Sequence of protein 1:
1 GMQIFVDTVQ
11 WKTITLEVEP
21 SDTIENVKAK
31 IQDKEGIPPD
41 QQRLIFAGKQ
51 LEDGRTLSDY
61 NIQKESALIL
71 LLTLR

Contacts between the two chains:
Residue F48 in protein 2 is in contact with residue F46 in protein 1 (closest heavy-atom distance 4.8 Å).
Residue T51 in protein 2 contacts residue A47 in protein 1 (closest heavy-atom distance 3.0 Å).
Residue Y25 in protein 2 is in contact with residue L71 in protein 1 (closest heavy-atom distance 3.7 Å).
Residue N32 in protein 2 is in contact with residue L72 in protein 1 (closest heavy-atom distance 3.3 Å).
Residue T24 in protein 2 contacts residue Q50 in protein 1 (closest heavy-atom distance 4.5 Å).
Residue Y25 in protein 2 contacts residue G48 in protein 1 (closest heavy-atom distance 3.1 Å).
Residue F48 in protein 2 interacts with residue I45 in protein 1 (closest heavy-atom distance 4.1 Å).
Residue M47 in protein 2 is in contact with residue A47 in protein 1 (closest heavy-atom distance 4.5 Å).
Residue L21 in protein 2 interacts with residue K49 in protein 1 (closest heavy-atom distance 5.0 Å).
Residue R40 in protein 2 interacts with residue W11 in protein 1 (closest heavy-atom distance 3.9 Å).
Residue T24 in protein 2 is in contact with residue L74 in protein 1 (closest heavy-atom distance 4.4 Å).
Residue T24 in protein 2 contacts residue I45 in protein 1 (closest heavy-atom distance 3.9 Å).
Residue L21 in protein 2 interacts with residue Q50 in protein 1 (closest heavy-atom distance 4.6 Å).
Residue F48 in protein 2 interacts with residue A47 in protein 1 (closest heavy-atom distance 3.8 Å).
Residue T31 in protein 2 interacts with residue L74 in protein 1 (closest heavy-atom distance 3.1 Å).
Residue M47 in protein 2 contacts residue A67 in protein 1 (closest heavy-atom distance 3.7 Å).
Residue Y25 in protein 2 is in contact with residue K49 in protein 1 (closest heavy-atom distance 4.7 Å).
Residue G52 in protein 2 is in contact with residue A47 in protein 1 (closest heavy-atom distance 4.7 Å).
Residue F48 in protein 2 contacts residue G48 in protein 1 (closest heavy-atom distance 3.4 Å).
Residue Q27 in protein 2 interacts with residue L74 in protein 1 (closest heavy-atom distance 3.5 Å).
Residue Y25 in protein 2 is in contact with residue I69 in protein 1 (closest heavy-atom distance 3.6 Å).
Residue T51 in protein 2 is in contact with residue G48 in protein 1 (closest heavy-atom distance 4.5 Å).
Residue T31 in protein 2 interacts with residue T73 in protein 1 (closest heavy-atom distance 3.4 Å).
Residue A28 in protein 2 is in contact with residue R43 in protein 1 (closest heavy-atom distance 5.0 Å).
Residue M44 in protein 2 interacts with residue I69 in protein 1 (closest heavy-atom distance 3.4 Å).
Residue T24 in protein 2 interacts with residue L71 in protein 1 (closest heavy-atom distance 3.3 Å).
Residue M29 in protein 2 is in contact with residue W11 in protein 1 (closest heavy-atom distance 3.6 Å).
Residue M44 in protein 2 contacts residue W11 in protein 1 (closest heavy-atom distance 3.8 Å).
Residue N32 in protein 2 interacts with residue T73 in protein 1 (closest heavy-atom distance 3.7 Å).
Residue A28 in protein 2 interacts with residue L72 in protein 1 (closest heavy-atom distance 4.0 Å).
Residue L33 in protein 2 contacts residue V9 in protein 1 (closest heavy-atom distance 3.6 Å).
Residue A28 in protein 2 is in contact with residue L71 in protein 1 (closest heavy-atom distance 3.6 Å).
Residue L33 in protein 2 contacts residue W11 in protein 1 (closest heavy-atom distance 3.6 Å).
Residue L21 in protein 2 is in contact with residue I45 in protein 1 (closest heavy-atom distance 3.9 Å).
Residue M29 in protein 2 interacts with residue L71 in protein 1 (closest heavy-atom distance 4.4 Å).
Residue A28 in protein 2 interacts with residue L74 in protein 1 (closest heavy-atom distance 3.7 Å).
Residue L21 in protein 2 contacts residue G48 in protein 1 (closest heavy-atom distance 3.4 Å).
Residue F48 in protein 2 is in contact with residue I69 in protein 1 (closest heavy-atom distance 3.7 Å).
Residue Y25 in protein 2 interacts with residue A47 in protein 1 (closest heavy-atom distance 4.9 Å).
Residue Q27 in protein 2 is in contact with residue R75 in protein 1 (closest heavy-atom distance 4.0 Å).
Residue T24 in protein 2 interacts with residue R43 in protein 1 (closest heavy-atom distance 4.8 Å).
Residue Y25 in protein 2 interacts with residue I45 in protein 1 (closest heavy-atom distance 3.2 Å).
Residue F48 in protein 2 contacts residue A67 in protein 1 (closest heavy-atom distance 4.5 Å).

Sequence of protein 2:
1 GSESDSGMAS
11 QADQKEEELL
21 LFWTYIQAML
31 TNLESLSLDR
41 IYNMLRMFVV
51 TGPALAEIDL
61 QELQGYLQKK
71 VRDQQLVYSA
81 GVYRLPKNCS

These two protein chains interact to form a complex.